Sequence of protein 1:
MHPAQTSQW

Residue-level contacts at the interface:
Residue M5 in protein 2 is in contact with residue M1 in protein 1 (closest heavy-atom distance 3.8 Å).
Residue Y9 in protein 2 interacts with residue H2 in protein 1 (closest heavy-atom distance 2.7 Å).
Residue Y159 in protein 2 interacts with residue M1 in protein 1 (closest heavy-atom distance 2.9 Å).
Residue A67 in protein 2 is in contact with residue H2 in protein 1 (closest heavy-atom distance 4.0 Å).
Residue K146 in protein 2 is in contact with residue Q8 in protein 1 (closest heavy-atom distance 4.3 Å).
Residue Y99 in protein 2 contacts residue P3 in protein 1 (closest heavy-atom distance 3.1 Å).
Residue R155 in protein 2 contacts residue Q5 in protein 1 (closest heavy-atom distance 3.5 Å).
Residue Y159 in protein 2 contacts residue Q5 in protein 1 (closest heavy-atom distance 3.7 Å).
Residue S116 in protein 2 interacts with residue W9 in protein 1 (closest heavy-atom distance 3.5 Å).
Residue I124 in protein 2 contacts residue W9 in protein 1 (closest heavy-atom distance 4.6 Å).
Residue K97 in protein 2 is in contact with residue T6 in protein 1 (closest heavy-atom distance 3.7 Å).
Residue F156 in protein 2 interacts with residue Q5 in protein 1 (closest heavy-atom distance 4.5 Å).
Residue N77 in protein 2 interacts with residue Q8 in protein 1 (closest heavy-atom distance 3.7 Å).
Residue S24 in protein 2 contacts residue H2 in protein 1 (closest heavy-atom distance 3.2 Å).
Residue Y9 in protein 2 contacts residue P3 in protein 1 (closest heavy-atom distance 4.3 Å).
Residue E45 in protein 2 is in contact with residue H2 in protein 1 (closest heavy-atom distance 2.9 Å).
Residue T143 in protein 2 interacts with residue Q8 in protein 1 (closest heavy-atom distance 4.1 Å).
Residue A81 in protein 2 contacts residue W9 in protein 1 (closest heavy-atom distance 4.2 Å).
Residue Y84 in protein 2 contacts residue W9 in protein 1 (closest heavy-atom distance 2.9 Å).
Residue Y159 in protein 2 contacts residue P3 in protein 1 (closest heavy-atom distance 3.3 Å).
Residue A63 in protein 2 interacts with residue M1 in protein 1 (closest heavy-atom distance 3.9 Å).
Residue F156 in protein 2 is in contact with residue P3 in protein 1 (closest heavy-atom distance 3.7 Å).
Residue Y118 in protein 2 interacts with residue W9 in protein 1 (closest heavy-atom distance 4.1 Å).
Residue Y152 in protein 2 is in contact with residue S7 in protein 1 (closest heavy-atom distance 3.5 Å).
Residue Y159 in protein 2 contacts residue H2 in protein 1 (closest heavy-atom distance 3.9 Å).
Residue T73 in protein 2 contacts residue Q8 in protein 1 (closest heavy-atom distance 4.7 Å).
Residue A63 in protein 2 is in contact with residue H2 in protein 1 (closest heavy-atom distance 3.7 Å).
Residue R155 in protein 2 contacts residue T6 in protein 1 (closest heavy-atom distance 4.7 Å).
Residue W147 in protein 2 is in contact with residue S7 in protein 1 (closest heavy-atom distance 3.4 Å).
Residue R66 in protein 2 is in contact with residue M1 in protein 1 (closest heavy-atom distance 3.9 Å).
Residue N77 in protein 2 interacts with residue W9 in protein 1 (closest heavy-atom distance 2.9 Å).
Residue R66 in protein 2 is in contact with residue P3 in protein 1 (closest heavy-atom distance 4.0 Å).
Residue E69 in protein 2 is in contact with residue T6 in protein 1 (closest heavy-atom distance 4.8 Å).
Residue Y99 in protein 2 contacts residue H2 in protein 1 (closest heavy-atom distance 3.4 Å).
Residue T73 in protein 2 contacts residue S7 in protein 1 (closest heavy-atom distance 4.0 Å).
Residue Y59 in protein 2 is in contact with residue M1 in protein 1 (closest heavy-atom distance 3.4 Å).
Residue K146 in protein 2 interacts with residue W9 in protein 1 (closest heavy-atom distance 3.0 Å).
Residue W167 in protein 2 is in contact with residue M1 in protein 1 (closest heavy-atom distance 3.6 Å).
Residue Y7 in protein 2 is in contact with residue M1 in protein 1 (closest heavy-atom distance 2.9 Å).
Residue R155 in protein 2 contacts residue S7 in protein 1 (closest heavy-atom distance 4.0 Å).
Residue R66 in protein 2 is in contact with residue H2 in protein 1 (closest heavy-atom distance 2.8 Å).
Residue R65 in protein 2 is in contact with residue A4 in protein 1 (closest heavy-atom distance 4.6 Å).
Residue N142 in protein 2 is in contact with residue W9 in protein 1 (closest heavy-atom distance 4.5 Å).
Residue A117 in protein 2 contacts residue W9 in protein 1 (closest heavy-atom distance 4.3 Å).
Residue T143 in protein 2 contacts residue W9 in protein 1 (closest heavy-atom distance 2.7 Å).
Residue E62 in protein 2 contacts residue M1 in protein 1 (closest heavy-atom distance 3.9 Å).
Residue W147 in protein 2 is in contact with residue W9 in protein 1 (closest heavy-atom distance 3.8 Å).
Residue E163 in protein 2 contacts residue H2 in protein 1 (closest heavy-atom distance 4.1 Å).
Residue Y7 in protein 2 interacts with residue H2 in protein 1 (closest heavy-atom distance 3.5 Å).
Residue Y152 in protein 2 is in contact with residue Q5 in protein 1 (closest heavy-atom distance 4.5 Å).
Residue W147 in protein 2 interacts with residue Q8 in protein 1 (closest heavy-atom distance 2.5 Å).
Residue Y152 in protein 2 contacts residue T6 in protein 1 (closest heavy-atom distance 3.9 Å).
Residue N150 in protein 2 interacts with residue S7 in protein 1 (closest heavy-atom distance 2.9 Å).
Residue T73 in protein 2 is in contact with residue T6 in protein 1 (closest heavy-atom distance 3.2 Å).
Residue E76 in protein 2 contacts residue Q8 in protein 1 (closest heavy-atom distance 3.2 Å).
Residue Y171 in protein 2 interacts with residue M1 in protein 1 (closest heavy-atom distance 2.8 Å).
Residue I95 in protein 2 is in contact with residue W9 in protein 1 (closest heavy-atom distance 3.6 Å).
Residue Y123 in protein 2 contacts residue W9 in protein 1 (closest heavy-atom distance 3.4 Å).
Residue T80 in protein 2 interacts with residue W9 in protein 1 (closest heavy-atom distance 3.1 Å).
Residue R66 in protein 2 is in contact with residue A4 in protein 1 (closest heavy-atom distance 3.5 Å).

The following describes two proteins that form a bound complex.

Sequence of protein 2:
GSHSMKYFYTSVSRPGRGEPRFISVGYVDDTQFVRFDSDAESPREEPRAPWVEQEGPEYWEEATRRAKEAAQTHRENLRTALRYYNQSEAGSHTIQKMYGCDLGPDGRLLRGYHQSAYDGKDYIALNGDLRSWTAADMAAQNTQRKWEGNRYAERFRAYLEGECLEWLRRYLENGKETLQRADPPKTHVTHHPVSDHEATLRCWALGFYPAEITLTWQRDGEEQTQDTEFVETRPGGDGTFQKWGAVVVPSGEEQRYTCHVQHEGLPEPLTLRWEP